Interface contacts:
Residue E31 in chain A contacts residue D157 in chain B (closest heavy-atom distance 2.9 Å).
Residue V63 in chain A is in contact with residue I63 in chain B (closest heavy-atom distance 4.1 Å).
Residue G93 in chain A is in contact with residue F115 in chain B (closest heavy-atom distance 2.6 Å).
Residue K46 in chain A contacts residue W54 in chain B (closest heavy-atom distance 3.3 Å).
Residue E32 in chain A is in contact with residue V156 in chain B (closest heavy-atom distance 4.2 Å).
Residue E32 in chain A interacts with residue A159 in chain B (closest heavy-atom distance 3.8 Å).
Residue I56 in chain A contacts residue L184 in chain B (closest heavy-atom distance 3.6 Å).
Residue R28 in chain A contacts residue E154 in chain B (closest heavy-atom distance 3.0 Å).
Residue K46 in chain A contacts residue D13 in chain B (closest heavy-atom distance 3.3 Å).
Residue T52 in chain A contacts residue L184 in chain B (closest heavy-atom distance 3.7 Å).
Residue I68 in chain A interacts with residue N140 in chain B (closest heavy-atom distance 3.2 Å).
Residue W35 in chain A interacts with residue Y36 in chain B (closest heavy-atom distance 3.6 Å).
Residue I56 in chain A interacts with residue A66 in chain B (closest heavy-atom distance 3.1 Å).
Residue L44 in chain A is in contact with residue V58 in chain B (closest heavy-atom distance 3.6 Å).
Residue L44 in chain A contacts residue R62 in chain B (closest heavy-atom distance 3.9 Å).
Residue I53 in chain A contacts residue A66 in chain B (closest heavy-atom distance 4.0 Å).
Residue S60 in chain A interacts with residue A66 in chain B (closest heavy-atom distance 3.2 Å).
Residue E32 in chain A contacts residue Y36 in chain B (closest heavy-atom distance 3.4 Å).
Residue W35 in chain A interacts with residue E55 in chain B (closest heavy-atom distance 3.5 Å).
Residue R28 in chain A interacts with residue F155 in chain B (closest heavy-atom distance 3.6 Å).
Residue T30 in chain A is in contact with residue E154 in chain B (closest heavy-atom distance 3.0 Å).
Residue F57 in chain A contacts residue I67 in chain B (closest heavy-atom distance 4.1 Å).
Residue F57 in chain A is in contact with residue A66 in chain B (closest heavy-atom distance 3.4 Å).
Residue R95 in chain A is in contact with residue F115 in chain B (closest heavy-atom distance 3.0 Å).
Residue W35 in chain A is in contact with residue L59 in chain B (closest heavy-atom distance 3.6 Å).
Residue K46 in chain A interacts with residue V58 in chain B (closest heavy-atom distance 4.0 Å).
Residue K46 in chain A is in contact with residue R183 in chain B (closest heavy-atom distance 3.0 Å).
Residue Q67 in chain A is in contact with residue P142 in chain B (closest heavy-atom distance 3.8 Å).
Residue T30 in chain A interacts with residue S153 in chain B (closest heavy-atom distance 3.0 Å).
Residue E32 in chain A is in contact with residue D157 in chain B (closest heavy-atom distance 3.6 Å).
Residue E32 in chain A is in contact with residue Q33 in chain B (closest heavy-atom distance 3.1 Å).
Residue E32 in chain A is in contact with residue P161 in chain B (closest heavy-atom distance 3.5 Å).
Residue S60 in chain A contacts residue I63 in chain B (closest heavy-atom distance 3.5 Å).
Residue K40 in chain A interacts with residue E55 in chain B (closest heavy-atom distance 3.8 Å).
Residue T52 in chain A interacts with residue R62 in chain B (closest heavy-atom distance 4.1 Å).
Residue W35 in chain A contacts residue K56 in chain B (closest heavy-atom distance 3.2 Å).
Residue V38 in chain A is in contact with residue L59 in chain B (closest heavy-atom distance 3.8 Å).
Residue E32 in chain A is in contact with residue S153 in chain B (closest heavy-atom distance 3.2 Å).
Residue L72 in chain A is in contact with residue N140 in chain B (closest heavy-atom distance 4.0 Å).
Residue S60 in chain A interacts with residue I67 in chain B (closest heavy-atom distance 3.9 Å).
Residue E32 in chain A contacts residue K56 in chain B (closest heavy-atom distance 3.2 Å).
Residue F57 in chain A interacts with residue N69 in chain B (closest heavy-atom distance 3.4 Å).
Residue I69 in chain A interacts with residue N140 in chain B (closest heavy-atom distance 3.2 Å).
Residue T39 in chain A interacts with residue E55 in chain B (closest heavy-atom distance 3.7 Å).
Residue E32 in chain A interacts with residue H32 in chain B (closest heavy-atom distance 3.0 Å).
Residue K64 in chain A interacts with residue R119 in chain B (closest heavy-atom distance 3.6 Å).
Residue H59 in chain A interacts with residue L59 in chain B (closest heavy-atom distance 3.4 Å).
Residue Q67 in chain A contacts residue D157 in chain B (closest heavy-atom distance 3.1 Å).
Residue N29 in chain A contacts residue E154 in chain B (closest heavy-atom distance 4.0 Å).
Residue H59 in chain A is in contact with residue I63 in chain B (closest heavy-atom distance 3.7 Å).
Residue Q94 in chain A is in contact with residue F115 in chain B (closest heavy-atom distance 3.9 Å).
Residue T71 in chain A interacts with residue N140 in chain B (closest heavy-atom distance 3.4 Å).
Residue V36 in chain A interacts with residue Y36 in chain B (closest heavy-atom distance 3.2 Å).
Residue I56 in chain A is in contact with residue A65 in chain B (closest heavy-atom distance 4.1 Å).
Residue H59 in chain A interacts with residue R62 in chain B (closest heavy-atom distance 3.9 Å).
Residue R43 in chain A interacts with residue E55 in chain B (closest heavy-atom distance 3.1 Å).
Residue K64 in chain A interacts with residue P142 in chain B (closest heavy-atom distance 3.5 Å).
Residue T39 in chain A is in contact with residue L59 in chain B (closest heavy-atom distance 3.3 Å).
Residue I56 in chain A contacts residue R62 in chain B (closest heavy-atom distance 2.8 Å).
Residue T30 in chain A contacts residue V156 in chain B (closest heavy-atom distance 3.3 Å).

Sequence of chain A:
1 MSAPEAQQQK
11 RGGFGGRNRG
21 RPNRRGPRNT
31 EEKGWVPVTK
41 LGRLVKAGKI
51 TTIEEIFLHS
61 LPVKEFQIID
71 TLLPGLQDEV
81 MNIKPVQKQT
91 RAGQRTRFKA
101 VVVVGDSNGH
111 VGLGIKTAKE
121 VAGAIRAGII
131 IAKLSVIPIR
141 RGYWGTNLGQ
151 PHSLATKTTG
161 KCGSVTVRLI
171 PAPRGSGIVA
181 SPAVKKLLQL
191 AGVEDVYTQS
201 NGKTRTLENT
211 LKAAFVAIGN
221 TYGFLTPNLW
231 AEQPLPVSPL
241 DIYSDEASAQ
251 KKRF

Sequence of chain B:
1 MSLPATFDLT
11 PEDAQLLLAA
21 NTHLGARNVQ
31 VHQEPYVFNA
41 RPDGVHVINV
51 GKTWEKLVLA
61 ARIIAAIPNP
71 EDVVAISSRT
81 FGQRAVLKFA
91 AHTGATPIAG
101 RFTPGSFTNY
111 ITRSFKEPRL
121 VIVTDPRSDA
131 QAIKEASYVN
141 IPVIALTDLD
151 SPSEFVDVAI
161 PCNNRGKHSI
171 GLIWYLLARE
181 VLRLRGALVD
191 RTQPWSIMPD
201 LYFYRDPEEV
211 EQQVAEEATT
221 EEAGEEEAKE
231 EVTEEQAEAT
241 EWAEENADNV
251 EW

The following describes two proteins that form a bound complex.